Interface contacts:
Residue D116 in protein 1 contacts residue F6 in protein 2 (closest heavy-atom distance 4.2 Å).
Residue D120 in protein 1 interacts with residue F6 in protein 2 (closest heavy-atom distance 3.1 Å).
Residue D116 in protein 1 interacts with residue S8 in protein 2 (closest heavy-atom distance 4.8 Å).
Residue L117 in protein 1 is in contact with residue F6 in protein 2 (closest heavy-atom distance 3.8 Å).

The following describes two proteins that form a bound complex.

Sequence of protein 2:
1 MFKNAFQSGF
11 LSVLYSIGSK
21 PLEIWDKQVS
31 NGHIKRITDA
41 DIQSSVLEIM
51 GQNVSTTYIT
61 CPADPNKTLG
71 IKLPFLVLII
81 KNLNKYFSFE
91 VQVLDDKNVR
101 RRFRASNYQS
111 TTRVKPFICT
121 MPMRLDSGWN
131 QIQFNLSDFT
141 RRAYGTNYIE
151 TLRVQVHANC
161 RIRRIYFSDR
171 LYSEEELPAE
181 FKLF

Sequence of protein 1:
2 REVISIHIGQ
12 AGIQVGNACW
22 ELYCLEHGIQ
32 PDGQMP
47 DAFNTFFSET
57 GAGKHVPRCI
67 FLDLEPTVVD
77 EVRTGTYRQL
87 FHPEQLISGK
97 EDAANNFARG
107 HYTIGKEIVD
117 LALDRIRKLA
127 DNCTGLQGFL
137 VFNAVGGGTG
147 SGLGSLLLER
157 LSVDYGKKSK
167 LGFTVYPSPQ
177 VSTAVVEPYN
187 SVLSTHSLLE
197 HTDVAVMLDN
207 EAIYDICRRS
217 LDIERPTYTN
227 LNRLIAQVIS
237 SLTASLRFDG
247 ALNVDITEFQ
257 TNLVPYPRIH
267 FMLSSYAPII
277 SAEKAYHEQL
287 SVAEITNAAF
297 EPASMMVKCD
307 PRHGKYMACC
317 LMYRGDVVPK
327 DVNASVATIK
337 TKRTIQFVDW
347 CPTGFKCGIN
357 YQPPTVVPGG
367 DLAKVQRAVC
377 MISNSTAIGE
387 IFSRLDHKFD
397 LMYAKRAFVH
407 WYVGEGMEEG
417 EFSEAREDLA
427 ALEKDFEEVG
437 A